Sequence of the second protein:
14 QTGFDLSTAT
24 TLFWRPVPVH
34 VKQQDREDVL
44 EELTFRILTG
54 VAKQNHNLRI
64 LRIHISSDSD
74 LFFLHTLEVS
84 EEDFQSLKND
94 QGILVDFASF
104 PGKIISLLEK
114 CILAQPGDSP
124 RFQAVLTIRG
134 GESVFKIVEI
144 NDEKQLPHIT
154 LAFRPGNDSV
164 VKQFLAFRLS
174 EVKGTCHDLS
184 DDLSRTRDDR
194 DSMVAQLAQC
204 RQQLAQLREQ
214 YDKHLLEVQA

Sequence of the first protein:
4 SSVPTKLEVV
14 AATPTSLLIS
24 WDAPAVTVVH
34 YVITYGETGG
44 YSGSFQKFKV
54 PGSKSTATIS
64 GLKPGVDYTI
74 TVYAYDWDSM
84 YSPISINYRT

Contacts between the two chains:
Residue T23 in the second protein is in contact with residue Y76 in the first protein (closest heavy-atom distance 4.6 Å).
Residue R28 in the second protein is in contact with residue S85 in the first protein (closest heavy-atom distance 3.3 Å).
Residue R188 in the second protein contacts residue K57 in the first protein (closest heavy-atom distance 3.5 Å).
Residue G53 in the second protein interacts with residue Y44 in the first protein (closest heavy-atom distance 3.0 Å).
Residue L182 in the second protein interacts with residue V32 in the first protein (closest heavy-atom distance 4.1 Å).
Residue R49 in the second protein is in contact with residue Y78 in the first protein (closest heavy-atom distance 4.7 Å).
Residue T178 in the second protein interacts with residue K52 in the first protein (closest heavy-atom distance 3.2 Å).
Residue C179 in the second protein contacts residue W80 in the first protein (closest heavy-atom distance 4.7 Å).
Residue T47 in the second protein is in contact with residue D81 in the first protein (closest heavy-atom distance 4.3 Å).
Residue L25 in the second protein contacts residue M83 in the first protein (closest heavy-atom distance 3.5 Å).
Residue T52 in the second protein interacts with residue S45 in the first protein (closest heavy-atom distance 3.0 Å).
Residue P29 in the second protein interacts with residue D81 in the first protein (closest heavy-atom distance 4.2 Å).
Residue T23 in the second protein is in contact with residue S45 in the first protein (closest heavy-atom distance 3.0 Å).
Residue T52 in the second protein contacts residue Y44 in the first protein (closest heavy-atom distance 3.4 Å).
Residue T23 in the second protein contacts residue S47 in the first protein (closest heavy-atom distance 4.6 Å).
Residue D71 in the second protein is in contact with residue D81 in the first protein (closest heavy-atom distance 3.2 Å).
Residue R171 in the second protein contacts residue D81 in the first protein (closest heavy-atom distance 3.9 Å).
Residue T24 in the second protein is in contact with residue Y78 in the first protein (closest heavy-atom distance 3.8 Å).
Residue V54 in the second protein is in contact with residue Y44 in the first protein (closest heavy-atom distance 4.7 Å).
Residue D185 in the second protein interacts with residue P54 in the first protein (closest heavy-atom distance 4.8 Å).
Residue L182 in the second protein is in contact with residue W80 in the first protein (closest heavy-atom distance 3.6 Å).
Residue T23 in the second protein contacts residue F48 in the first protein (closest heavy-atom distance 4.3 Å).
Residue D185 in the second protein contacts residue S56 in the first protein (closest heavy-atom distance 2.5 Å).
Residue F26 in the second protein contacts residue M83 in the first protein (closest heavy-atom distance 3.5 Å).
Residue G177 in the second protein contacts residue K52 in the first protein (closest heavy-atom distance 3.8 Å).
Residue W27 in the second protein contacts residue S82 in the first protein (closest heavy-atom distance 3.4 Å).
Residue T52 in the second protein contacts residue G46 in the first protein (closest heavy-atom distance 3.1 Å).
Residue D181 in the second protein contacts residue K52 in the first protein (closest heavy-atom distance 3.2 Å).
Residue E174 in the second protein contacts residue K52 in the first protein (closest heavy-atom distance 4.7 Å).
Residue S20 in the second protein is in contact with residue K50 in the first protein (closest heavy-atom distance 4.1 Å).
Residue W27 in the second protein contacts residue D81 in the first protein (closest heavy-atom distance 4.0 Å).
Residue R62 in the second protein is in contact with residue Y44 in the first protein (closest heavy-atom distance 3.2 Å).
Residue I63 in the second protein is in contact with residue Y44 in the first protein (closest heavy-atom distance 2.2 Å).
Residue L51 in the second protein interacts with residue Y44 in the first protein (closest heavy-atom distance 4.6 Å).
Residue T23 in the second protein is in contact with residue G46 in the first protein (closest heavy-atom distance 4.3 Å).
Residue F100 in the second protein is in contact with residue Y44 in the first protein (closest heavy-atom distance 3.1 Å).
Residue V54 in the second protein contacts residue G46 in the first protein (closest heavy-atom distance 3.6 Å).
Residue T24 in the second protein contacts residue Y76 in the first protein (closest heavy-atom distance 3.5 Å).
Residue A22 in the second protein is in contact with residue K50 in the first protein (closest heavy-atom distance 3.2 Å).
Residue T24 in the second protein contacts residue M83 in the first protein (closest heavy-atom distance 3.9 Å).
Residue T178 in the second protein interacts with residue W80 in the first protein (closest heavy-atom distance 4.8 Å).
Residue R28 in the second protein is in contact with residue M83 in the first protein (closest heavy-atom distance 4.0 Å).
Residue L64 in the second protein interacts with residue Y44 in the first protein (closest heavy-atom distance 3.3 Å).
Residue W27 in the second protein interacts with residue Y78 in the first protein (closest heavy-atom distance 3.9 Å).
Residue T23 in the second protein interacts with residue T37 in the first protein (closest heavy-atom distance 4.2 Å).
Residue T178 in the second protein contacts residue H33 in the first protein (closest heavy-atom distance 3.7 Å).
Residue L25 in the second protein is in contact with residue Y76 in the first protein (closest heavy-atom distance 4.0 Å).
Residue L25 in the second protein contacts residue P86 in the first protein (closest heavy-atom distance 4.7 Å).
Residue V54 in the second protein interacts with residue S47 in the first protein (closest heavy-atom distance 3.3 Å).
Residue E112 in the second protein interacts with residue S85 in the first protein (closest heavy-atom distance 4.1 Å).
Residue W27 in the second protein contacts residue D79 in the first protein (closest heavy-atom distance 4.8 Å).
Residue T21 in the second protein interacts with residue G46 in the first protein (closest heavy-atom distance 4.1 Å).
Residue R28 in the second protein contacts residue S4 in the first protein (closest heavy-atom distance 4.3 Å).
Residue T23 in the second protein is in contact with residue K50 in the first protein (closest heavy-atom distance 4.8 Å).
Residue P29 in the second protein contacts residue S82 in the first protein (closest heavy-atom distance 4.3 Å).
Residue R28 in the second protein is in contact with residue S82 in the first protein (closest heavy-atom distance 4.4 Å).
Residue R28 in the second protein is in contact with residue Y84 in the first protein (closest heavy-atom distance 4.0 Å).
Residue W27 in the second protein is in contact with residue M83 in the first protein (closest heavy-atom distance 2.5 Å).
Residue T24 in the second protein contacts residue K50 in the first protein (closest heavy-atom distance 4.1 Å).
Residue G53 in the second protein interacts with residue G46 in the first protein (closest heavy-atom distance 3.4 Å).

The following describes two proteins that form a bound complex.